Contacts between the two chains:
Residue F6 in chain B is in contact with residue R6 in chain A (closest heavy-atom distance 4.2 Å).
Residue F6 in chain B is in contact with residue A2 in chain A (closest heavy-atom distance 4.3 Å).
Residue D7 in chain B is in contact with residue A2 in chain A (closest heavy-atom distance 5.0 Å).
Residue F6 in chain B contacts residue E3 in chain A (closest heavy-atom distance 3.9 Å).

This data describes a binding interaction between two proteins.

Sequence of chain A:
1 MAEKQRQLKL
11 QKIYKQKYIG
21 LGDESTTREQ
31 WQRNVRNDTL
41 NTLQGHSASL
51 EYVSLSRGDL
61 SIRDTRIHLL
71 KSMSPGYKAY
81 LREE

Sequence of chain B:
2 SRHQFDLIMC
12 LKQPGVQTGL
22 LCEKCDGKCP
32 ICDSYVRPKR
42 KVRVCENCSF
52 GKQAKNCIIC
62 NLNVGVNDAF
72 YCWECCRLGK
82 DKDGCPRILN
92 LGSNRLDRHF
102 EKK